Sequence of protein 2:
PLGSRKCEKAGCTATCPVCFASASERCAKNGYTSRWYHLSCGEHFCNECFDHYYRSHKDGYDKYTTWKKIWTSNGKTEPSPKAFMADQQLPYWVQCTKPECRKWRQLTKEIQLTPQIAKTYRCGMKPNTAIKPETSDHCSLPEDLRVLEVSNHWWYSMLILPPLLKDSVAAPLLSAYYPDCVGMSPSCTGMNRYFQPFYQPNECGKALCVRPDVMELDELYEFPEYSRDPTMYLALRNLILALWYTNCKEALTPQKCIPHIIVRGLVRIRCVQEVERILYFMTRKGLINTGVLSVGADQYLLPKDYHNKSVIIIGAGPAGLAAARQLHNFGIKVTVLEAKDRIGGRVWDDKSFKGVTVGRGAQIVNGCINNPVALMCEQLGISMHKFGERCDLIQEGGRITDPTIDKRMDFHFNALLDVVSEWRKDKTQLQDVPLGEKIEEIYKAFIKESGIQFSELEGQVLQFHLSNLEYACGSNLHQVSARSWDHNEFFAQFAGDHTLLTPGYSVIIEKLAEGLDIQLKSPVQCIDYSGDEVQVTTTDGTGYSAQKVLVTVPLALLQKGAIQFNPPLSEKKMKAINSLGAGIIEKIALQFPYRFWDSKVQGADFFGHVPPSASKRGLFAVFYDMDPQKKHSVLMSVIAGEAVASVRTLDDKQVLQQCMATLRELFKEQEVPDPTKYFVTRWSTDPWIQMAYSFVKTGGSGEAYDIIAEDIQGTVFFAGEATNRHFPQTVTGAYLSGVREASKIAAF

This data describes a binding interaction between two proteins.

Sequence of protein 1:
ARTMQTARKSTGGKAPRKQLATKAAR

Contacts between the two chains:
Residue D438 in protein 2 is in contact with residue R8 in protein 1 (closest heavy-atom distance 2.9 Å).
Residue W513 in protein 2 interacts with residue R2 in protein 1 (closest heavy-atom distance 3.6 Å).
Residue D241 in protein 2 is in contact with residue A24 in protein 1 (closest heavy-atom distance 3.6 Å).
Residue Y177 in protein 2 contacts residue T22 in protein 1 (closest heavy-atom distance 3.8 Å).
Residue R239 in protein 2 contacts residue T22 in protein 1 (closest heavy-atom distance 3.8 Å).
Residue Q521 in protein 2 contacts residue T3 in protein 1 (closest heavy-atom distance 3.6 Å).
Residue Q757 in protein 2 interacts with residue M4 in protein 1 (closest heavy-atom distance 3.3 Å).
Residue Q757 in protein 2 is in contact with residue A1 in protein 1 (closest heavy-atom distance 3.3 Å).
Residue N516 in protein 2 interacts with residue A1 in protein 1 (closest heavy-atom distance 3.9 Å).
Residue F492 in protein 2 interacts with residue R8 in protein 1 (closest heavy-atom distance 3.8 Å).
Residue H526 in protein 2 contacts residue K9 in protein 1 (closest heavy-atom distance 3.5 Å).
Residue F441 in protein 2 is in contact with residue S10 in protein 1 (closest heavy-atom distance 3.8 Å).
Residue A500 in protein 2 is in contact with residue M4 in protein 1 (closest heavy-atom distance 3.7 Å).
Residue N230 in protein 2 interacts with residue Q19 in protein 1 (closest heavy-atom distance 2.8 Å).
Residue D446 in protein 2 contacts residue G13 in protein 1 (closest heavy-atom distance 3.1 Å).
Residue N74 in protein 2 contacts residue R26 in protein 1 (closest heavy-atom distance 3.8 Å).
Residue N496 in protein 2 interacts with residue R8 in protein 1 (closest heavy-atom distance 2.7 Å).
Residue I392 in protein 2 is in contact with residue T6 in protein 1 (closest heavy-atom distance 3.3 Å).
Residue R452 in protein 2 contacts residue G13 in protein 1 (closest heavy-atom distance 3.8 Å).
Residue A500 in protein 2 interacts with residue Q5 in protein 1 (closest heavy-atom distance 3.5 Å).
Residue L445 in protein 2 is in contact with residue G13 in protein 1 (closest heavy-atom distance 3.7 Å).
Residue N442 in protein 2 interacts with residue T11 in protein 1 (closest heavy-atom distance 2.8 Å).
Residue Y177 in protein 2 is in contact with residue A24 in protein 1 (closest heavy-atom distance 3.3 Å).
Residue S175 in protein 2 interacts with residue R26 in protein 1 (closest heavy-atom distance 2.7 Å).
Residue D514 in protein 2 contacts residue R2 in protein 1 (closest heavy-atom distance 3.5 Å).
Residue S449 in protein 2 interacts with residue G13 in protein 1 (closest heavy-atom distance 3.3 Å).
Residue Y178 in protein 2 interacts with residue A25 in protein 1 (closest heavy-atom distance 3.1 Å).
Residue E517 in protein 2 is in contact with residue R2 in protein 1 (closest heavy-atom distance 2.9 Å).
Residue H493 in protein 2 is in contact with residue R8 in protein 1 (closest heavy-atom distance 3.7 Å).
Residue T758 in protein 2 interacts with residue M4 in protein 1 (closest heavy-atom distance 3.7 Å).
Residue Y178 in protein 2 contacts residue R26 in protein 1 (closest heavy-atom distance 3.6 Å).
Residue C181 in protein 2 is in contact with residue A24 in protein 1 (closest heavy-atom distance 3.4 Å).
Residue N442 in protein 2 contacts residue S10 in protein 1 (closest heavy-atom distance 3.5 Å).
Residue F634 in protein 2 interacts with residue A7 in protein 1 (closest heavy-atom distance 3.3 Å).
Residue N442 in protein 2 is in contact with residue G12 in protein 1 (closest heavy-atom distance 3.2 Å).
Residue Y177 in protein 2 is in contact with residue R26 in protein 1 (closest heavy-atom distance 3.3 Å).
Residue D446 in protein 2 interacts with residue G12 in protein 1 (closest heavy-atom distance 3.3 Å).
Residue R239 in protein 2 interacts with residue L20 in protein 1 (closest heavy-atom distance 3.5 Å).
Residue A500 in protein 2 interacts with residue A1 in protein 1 (closest heavy-atom distance 3.1 Å).
Residue L445 in protein 2 is in contact with residue G12 in protein 1 (closest heavy-atom distance 3.7 Å).
Residue N496 in protein 2 is in contact with residue Q5 in protein 1 (closest heavy-atom distance 3.2 Å).
Residue N394 in protein 2 contacts residue M4 in protein 1 (closest heavy-atom distance 3.6 Å).
Residue L497 in protein 2 interacts with residue Q5 in protein 1 (closest heavy-atom distance 3.6 Å).
Residue Y178 in protein 2 interacts with residue A24 in protein 1 (closest heavy-atom distance 3.6 Å).
Residue N516 in protein 2 is in contact with residue T3 in protein 1 (closest heavy-atom distance 3.3 Å).
Residue G233 in protein 2 contacts residue K18 in protein 1 (closest heavy-atom distance 3.9 Å).
Residue K76 in protein 2 interacts with residue K23 in protein 1 (closest heavy-atom distance 3.5 Å).
Residue N394 in protein 2 interacts with residue T3 in protein 1 (closest heavy-atom distance 3.6 Å).
Residue D434 in protein 2 interacts with residue R8 in protein 1 (closest heavy-atom distance 2.5 Å).
Residue C419 in protein 2 is in contact with residue R8 in protein 1 (closest heavy-atom distance 4.0 Å).
Residue F415 in protein 2 contacts residue T6 in protein 1 (closest heavy-atom distance 3.3 Å).
Residue D241 in protein 2 interacts with residue T22 in protein 1 (closest heavy-atom distance 2.4 Å).
Residue C232 in protein 2 contacts residue R17 in protein 1 (closest heavy-atom distance 3.1 Å).
Residue A176 in protein 2 interacts with residue R26 in protein 1 (closest heavy-atom distance 3.2 Å).
Residue C232 in protein 2 is in contact with residue K18 in protein 1 (closest heavy-atom distance 3.8 Å).
Residue C501 in protein 2 interacts with residue A1 in protein 1 (closest heavy-atom distance 3.6 Å).
Residue W513 in protein 2 contacts residue A1 in protein 1 (closest heavy-atom distance 3.4 Å).
Residue N394 in protein 2 contacts residue T6 in protein 1 (closest heavy-atom distance 3.2 Å).
Residue H526 in protein 2 interacts with residue Q5 in protein 1 (closest heavy-atom distance 3.9 Å).
Residue N496 in protein 2 contacts residue A7 in protein 1 (closest heavy-atom distance 3.2 Å).